Sequence of chain B:
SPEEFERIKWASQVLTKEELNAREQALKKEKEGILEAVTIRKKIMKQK

Sequence of chain A:
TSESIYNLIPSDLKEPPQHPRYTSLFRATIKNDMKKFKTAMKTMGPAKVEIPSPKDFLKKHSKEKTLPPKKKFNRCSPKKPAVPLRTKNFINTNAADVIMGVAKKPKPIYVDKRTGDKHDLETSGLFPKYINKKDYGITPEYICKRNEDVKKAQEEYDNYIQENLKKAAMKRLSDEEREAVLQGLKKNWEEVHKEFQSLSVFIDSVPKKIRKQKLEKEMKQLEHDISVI

The following describes two proteins that form a bound complex.

Interface contacts:
Residue L200 in chain A interacts with residue S116 in chain B (closest heavy-atom distance 4.0 Å).
Residue N203 in chain A contacts residue V118 in chain B (closest heavy-atom distance 3.7 Å).
Residue G199 in chain A contacts residue S116 in chain B (closest heavy-atom distance 4.0 Å).